Sequence of the second protein:
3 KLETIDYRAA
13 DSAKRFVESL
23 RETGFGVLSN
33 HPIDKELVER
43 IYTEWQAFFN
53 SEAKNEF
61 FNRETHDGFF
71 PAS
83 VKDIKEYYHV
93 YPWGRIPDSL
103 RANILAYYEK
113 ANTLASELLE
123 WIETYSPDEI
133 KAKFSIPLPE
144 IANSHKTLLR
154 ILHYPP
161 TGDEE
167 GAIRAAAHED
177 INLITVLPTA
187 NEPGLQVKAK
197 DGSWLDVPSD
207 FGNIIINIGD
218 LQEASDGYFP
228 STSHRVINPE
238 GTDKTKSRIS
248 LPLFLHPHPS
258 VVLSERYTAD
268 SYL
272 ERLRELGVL

Contacts between the two chains:
Residue V83 in the first protein contacts residue E262 in the second protein (closest heavy-atom distance 3.3 Å).
Residue V83 in the first protein contacts residue Y264 in the second protein (closest heavy-atom distance 3.8 Å).
Residue L280 in the first protein contacts residue H148 in the second protein (closest heavy-atom distance 3.5 Å).
Residue Y264 in the first protein contacts residue D85 in the second protein (closest heavy-atom distance 3.8 Å).
Residue R275 in the first protein is in contact with residue H91 in the second protein (closest heavy-atom distance 3.7 Å).
Residue E272 in the first protein contacts residue R153 in the second protein (closest heavy-atom distance 2.9 Å).
Residue K84 in the first protein is in contact with residue E262 in the second protein (closest heavy-atom distance 2.9 Å).
Residue R263 in the first protein contacts residue K84 in the second protein (closest heavy-atom distance 3.4 Å).
Residue R263 in the first protein is in contact with residue D85 in the second protein (closest heavy-atom distance 3.2 Å).
Residue K79 in the first protein is in contact with residue S137 in the second protein (closest heavy-atom distance 2.9 Å).
Residue R263 in the first protein interacts with residue I86 in the second protein (closest heavy-atom distance 3.8 Å).
Residue H66 in the first protein interacts with residue R275 in the second protein (closest heavy-atom distance 3.6 Å).
Residue L280 in the first protein contacts residue Y93 in the second protein (closest heavy-atom distance 3.4 Å).
Residue H66 in the first protein is in contact with residue L280 in the second protein (closest heavy-atom distance 2.6 Å).
Residue F70 in the first protein contacts residue R275 in the second protein (closest heavy-atom distance 3.6 Å).
Residue T65 in the first protein interacts with residue L280 in the second protein (closest heavy-atom distance 3.5 Å).
Residue G278 in the first protein is in contact with residue K149 in the second protein (closest heavy-atom distance 3.0 Å).
Residue V83 in the first protein is in contact with residue S261 in the second protein (closest heavy-atom distance 3.8 Å).
Residue K87 in the first protein interacts with residue E272 in the second protein (closest heavy-atom distance 3.4 Å).
Residue L280 in the first protein contacts residue E64 in the second protein (closest heavy-atom distance 3.0 Å).
Residue H148 in the first protein interacts with residue L280 in the second protein (closest heavy-atom distance 3.6 Å).
Residue Y89 in the first protein contacts residue R275 in the second protein (closest heavy-atom distance 3.5 Å).
Residue L280 in the first protein contacts residue T65 in the second protein (closest heavy-atom distance 3.6 Å).
Residue T77 in the first protein is in contact with residue V259 in the second protein (closest heavy-atom distance 3.5 Å).
Residue L274 in the first protein interacts with residue L274 in the second protein (closest heavy-atom distance 3.5 Å).
Residue K149 in the first protein contacts residue V279 in the second protein (closest heavy-atom distance 3.8 Å).
Residue R275 in the first protein is in contact with residue F70 in the second protein (closest heavy-atom distance 3.5 Å).
Residue V83 in the first protein interacts with residue R263 in the second protein (closest heavy-atom distance 3.6 Å).
Residue D197 in the first protein interacts with residue D197 in the second protein (closest heavy-atom distance 3.1 Å).
Residue Y89 in the first protein is in contact with residue E272 in the second protein (closest heavy-atom distance 2.7 Å).
Residue R170 in the first protein contacts residue R263 in the second protein (closest heavy-atom distance 3.8 Å).
Residue H91 in the first protein is in contact with residue R275 in the second protein (closest heavy-atom distance 3.7 Å).
Residue T82 in the first protein interacts with residue E262 in the second protein (closest heavy-atom distance 3.6 Å).
Residue R275 in the first protein is in contact with residue Y89 in the second protein (closest heavy-atom distance 3.6 Å).
Residue Y264 in the first protein is in contact with residue K87 in the second protein (closest heavy-atom distance 3.6 Å).
Residue K196 in the first protein interacts with residue G198 in the second protein (closest heavy-atom distance 3.6 Å).
Residue R275 in the first protein is in contact with residue H66 in the second protein (closest heavy-atom distance 3.5 Å).
Residue D85 in the first protein interacts with residue Y264 in the second protein (closest heavy-atom distance 3.5 Å).
Residue D85 in the first protein contacts residue R263 in the second protein (closest heavy-atom distance 3.1 Å).
Residue L277 in the first protein interacts with residue I177 in the second protein (closest heavy-atom distance 3.7 Å).
Residue R153 in the first protein is in contact with residue E272 in the second protein (closest heavy-atom distance 2.7 Å).
Residue E272 in the first protein is in contact with residue Y89 in the second protein (closest heavy-atom distance 2.6 Å).
Residue I177 in the first protein interacts with residue L277 in the second protein (closest heavy-atom distance 3.7 Å).
Residue L277 in the first protein interacts with residue H253 in the second protein (closest heavy-atom distance 3.4 Å).
Residue Y264 in the first protein interacts with residue V83 in the second protein (closest heavy-atom distance 3.8 Å).
Residue E272 in the first protein contacts residue K87 in the second protein (closest heavy-atom distance 3.5 Å).
Residue E262 in the first protein contacts residue V83 in the second protein (closest heavy-atom distance 3.4 Å).
Residue R263 in the first protein is in contact with residue V83 in the second protein (closest heavy-atom distance 3.6 Å).
Residue E64 in the first protein is in contact with residue L280 in the second protein (closest heavy-atom distance 3.1 Å).
Residue E175 in the first protein interacts with residue E175 in the second protein (closest heavy-atom distance 3.5 Å).
Residue K84 in the first protein interacts with residue R263 in the second protein (closest heavy-atom distance 3.5 Å).
Residue K87 in the first protein is in contact with residue R263 in the second protein (closest heavy-atom distance 3.8 Å).
Residue K149 in the first protein is in contact with residue G278 in the second protein (closest heavy-atom distance 2.9 Å).
Residue L280 in the first protein contacts residue H66 in the second protein (closest heavy-atom distance 2.6 Å).
Residue K87 in the first protein contacts residue Y264 in the second protein (closest heavy-atom distance 3.6 Å).
Residue H253 in the first protein contacts residue L277 in the second protein (closest heavy-atom distance 3.3 Å).
Residue E262 in the first protein interacts with residue K84 in the second protein (closest heavy-atom distance 2.9 Å).
Residue G198 in the first protein contacts residue K196 in the second protein (closest heavy-atom distance 3.5 Å).
Residue Y93 in the first protein is in contact with residue L280 in the second protein (closest heavy-atom distance 3.5 Å).
Residue V259 in the first protein interacts with residue V83 in the second protein (closest heavy-atom distance 3.8 Å).

This data describes a binding interaction between two proteins.

Sequence of the first protein:
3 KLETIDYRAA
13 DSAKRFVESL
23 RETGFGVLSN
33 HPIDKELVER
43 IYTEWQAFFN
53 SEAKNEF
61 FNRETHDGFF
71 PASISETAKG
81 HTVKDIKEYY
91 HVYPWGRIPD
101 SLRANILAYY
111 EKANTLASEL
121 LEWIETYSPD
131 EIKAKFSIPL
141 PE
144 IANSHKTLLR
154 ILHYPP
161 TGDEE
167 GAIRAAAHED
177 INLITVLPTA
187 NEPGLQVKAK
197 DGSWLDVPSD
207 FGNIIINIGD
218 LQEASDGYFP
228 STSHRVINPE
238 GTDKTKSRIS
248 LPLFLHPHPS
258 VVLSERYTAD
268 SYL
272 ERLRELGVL